Sequence of protein 1:
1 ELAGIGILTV

This data describes a binding interaction between two proteins.

Sequence of protein 2:
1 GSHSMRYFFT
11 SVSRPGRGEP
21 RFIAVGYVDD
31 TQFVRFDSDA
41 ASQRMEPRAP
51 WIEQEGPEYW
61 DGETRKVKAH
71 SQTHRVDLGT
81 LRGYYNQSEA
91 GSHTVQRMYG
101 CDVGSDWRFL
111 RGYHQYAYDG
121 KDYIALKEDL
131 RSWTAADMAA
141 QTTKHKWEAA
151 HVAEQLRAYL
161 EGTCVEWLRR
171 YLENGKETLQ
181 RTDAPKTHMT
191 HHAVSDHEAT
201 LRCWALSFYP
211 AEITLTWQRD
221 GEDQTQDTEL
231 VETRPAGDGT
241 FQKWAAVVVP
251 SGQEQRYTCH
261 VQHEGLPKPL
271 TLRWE

Interface contacts:
Residue Y99 in protein 2 is in contact with residue I7 in protein 1 (closest heavy-atom distance 4.0 Å).
Residue K66 in protein 2 contacts residue E1 in protein 1 (closest heavy-atom distance 3.3 Å).
Residue L156 in protein 2 is in contact with residue G6 in protein 1 (closest heavy-atom distance 3.6 Å).
Residue V152 in protein 2 is in contact with residue L8 in protein 1 (closest heavy-atom distance 3.9 Å).
Residue W167 in protein 2 interacts with residue E1 in protein 1 (closest heavy-atom distance 3.6 Å).
Residue W147 in protein 2 is in contact with residue L8 in protein 1 (closest heavy-atom distance 3.2 Å).
Residue Y171 in protein 2 is in contact with residue E1 in protein 1 (closest heavy-atom distance 3.3 Å).
Residue Y159 in protein 2 contacts residue E1 in protein 1 (closest heavy-atom distance 2.4 Å).
Residue H114 in protein 2 contacts residue I7 in protein 1 (closest heavy-atom distance 3.8 Å).
Residue E63 in protein 2 is in contact with residue E1 in protein 1 (closest heavy-atom distance 3.0 Å).
Residue Y7 in protein 2 interacts with residue L2 in protein 1 (closest heavy-atom distance 3.6 Å).
Residue Y116 in protein 2 is in contact with residue V10 in protein 1 (closest heavy-atom distance 3.6 Å).
Residue F33 in protein 2 is in contact with residue E1 in protein 1 (closest heavy-atom distance 4.8 Å).
Residue T73 in protein 2 contacts residue I7 in protein 1 (closest heavy-atom distance 4.5 Å).
Residue R97 in protein 2 is in contact with residue I7 in protein 1 (closest heavy-atom distance 3.7 Å).
Residue Y123 in protein 2 is in contact with residue V10 in protein 1 (closest heavy-atom distance 4.3 Å).
Residue R97 in protein 2 is in contact with residue G6 in protein 1 (closest heavy-atom distance 4.5 Å).
Residue L81 in protein 2 contacts residue V10 in protein 1 (closest heavy-atom distance 4.0 Å).
Residue Y99 in protein 2 contacts residue A3 in protein 1 (closest heavy-atom distance 3.0 Å).
Residue K146 in protein 2 contacts residue V10 in protein 1 (closest heavy-atom distance 2.9 Å).
Residue L156 in protein 2 is in contact with residue I7 in protein 1 (closest heavy-atom distance 4.6 Å).
Residue Y159 in protein 2 contacts residue L2 in protein 1 (closest heavy-atom distance 3.8 Å).
Residue K66 in protein 2 interacts with residue G4 in protein 1 (closest heavy-atom distance 3.8 Å).
Residue H70 in protein 2 is in contact with residue L2 in protein 1 (closest heavy-atom distance 4.4 Å).
Residue L156 in protein 2 interacts with residue I5 in protein 1 (closest heavy-atom distance 4.1 Å).
Residue Y7 in protein 2 contacts residue E1 in protein 1 (closest heavy-atom distance 3.3 Å).
Residue T143 in protein 2 interacts with residue V10 in protein 1 (closest heavy-atom distance 2.6 Å).
Residue E63 in protein 2 is in contact with residue L2 in protein 1 (closest heavy-atom distance 2.9 Å).
Residue M45 in protein 2 contacts residue L2 in protein 1 (closest heavy-atom distance 4.0 Å).
Residue Y159 in protein 2 interacts with residue A3 in protein 1 (closest heavy-atom distance 3.8 Å).
Residue V76 in protein 2 is in contact with residue T9 in protein 1 (closest heavy-atom distance 3.9 Å).
Residue Y159 in protein 2 contacts residue I5 in protein 1 (closest heavy-atom distance 4.8 Å).
Residue M5 in protein 2 interacts with residue E1 in protein 1 (closest heavy-atom distance 3.5 Å).
Residue K146 in protein 2 is in contact with residue L8 in protein 1 (closest heavy-atom distance 4.7 Å).
Residue K146 in protein 2 is in contact with residue T9 in protein 1 (closest heavy-atom distance 4.7 Å).
Residue R97 in protein 2 interacts with residue L8 in protein 1 (closest heavy-atom distance 3.8 Å).
Residue F9 in protein 2 contacts residue L2 in protein 1 (closest heavy-atom distance 3.6 Å).
Residue H70 in protein 2 contacts residue A3 in protein 1 (closest heavy-atom distance 3.5 Å).
Residue A150 in protein 2 is in contact with residue L8 in protein 1 (closest heavy-atom distance 3.7 Å).
Residue Y84 in protein 2 interacts with residue V10 in protein 1 (closest heavy-atom distance 3.4 Å).
Residue D77 in protein 2 interacts with residue L8 in protein 1 (closest heavy-atom distance 4.8 Å).
Residue W147 in protein 2 is in contact with residue V10 in protein 1 (closest heavy-atom distance 3.8 Å).
Residue D77 in protein 2 is in contact with residue T9 in protein 1 (closest heavy-atom distance 3.4 Å).
Residue T73 in protein 2 interacts with residue L8 in protein 1 (closest heavy-atom distance 3.8 Å).
Residue Y99 in protein 2 interacts with residue L2 in protein 1 (closest heavy-atom distance 3.4 Å).
Residue T163 in protein 2 contacts residue E1 in protein 1 (closest heavy-atom distance 4.0 Å).
Residue W147 in protein 2 contacts residue T9 in protein 1 (closest heavy-atom distance 3.0 Å).
Residue A158 in protein 2 interacts with residue I5 in protein 1 (closest heavy-atom distance 4.4 Å).
Residue D77 in protein 2 is in contact with residue V10 in protein 1 (closest heavy-atom distance 3.0 Å).
Residue T80 in protein 2 interacts with residue V10 in protein 1 (closest heavy-atom distance 3.9 Å).
Residue Y59 in protein 2 interacts with residue E1 in protein 1 (closest heavy-atom distance 3.7 Å).
Residue V152 in protein 2 is in contact with residue G6 in protein 1 (closest heavy-atom distance 3.6 Å).
Residue H114 in protein 2 interacts with residue G6 in protein 1 (closest heavy-atom distance 4.8 Å).
Residue Q155 in protein 2 is in contact with residue G6 in protein 1 (closest heavy-atom distance 3.1 Å).
Residue Q155 in protein 2 is in contact with residue I5 in protein 1 (closest heavy-atom distance 3.5 Å).
Residue K66 in protein 2 interacts with residue L2 in protein 1 (closest heavy-atom distance 3.4 Å).
Residue V67 in protein 2 interacts with residue L2 in protein 1 (closest heavy-atom distance 3.9 Å).
Residue H70 in protein 2 interacts with residue I7 in protein 1 (closest heavy-atom distance 3.8 Å).
Residue T73 in protein 2 interacts with residue T9 in protein 1 (closest heavy-atom distance 3.6 Å).
Residue K66 in protein 2 is in contact with residue A3 in protein 1 (closest heavy-atom distance 3.5 Å).